Sequence of protein 2:
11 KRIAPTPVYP

Sequence of protein 1:
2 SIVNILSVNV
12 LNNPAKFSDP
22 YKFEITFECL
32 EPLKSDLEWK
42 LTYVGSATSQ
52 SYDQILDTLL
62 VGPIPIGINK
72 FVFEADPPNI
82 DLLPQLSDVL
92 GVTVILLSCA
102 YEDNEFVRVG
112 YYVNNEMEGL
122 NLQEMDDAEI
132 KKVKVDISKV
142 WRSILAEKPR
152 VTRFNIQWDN

These two protein chains interact to form a complex.

Interface contacts:
Residue K71 in protein 1 is in contact with residue T16 in protein 2 (closest heavy-atom distance 3.0 Å).
Residue I69 in protein 1 is in contact with residue P20 in protein 2 (closest heavy-atom distance 4.4 Å).
Residue N70 in protein 1 contacts residue T16 in protein 2 (closest heavy-atom distance 3.7 Å).
Residue L61 in protein 1 interacts with residue I13 in protein 2 (closest heavy-atom distance 3.2 Å).
Residue F72 in protein 1 interacts with residue P15 in protein 2 (closest heavy-atom distance 4.4 Å).
Residue N70 in protein 1 interacts with residue P17 in protein 2 (closest heavy-atom distance 3.2 Å).
Residue K71 in protein 1 interacts with residue P15 in protein 2 (closest heavy-atom distance 3.6 Å).
Residue V73 in protein 1 interacts with residue I13 in protein 2 (closest heavy-atom distance 4.4 Å).
Residue K71 in protein 1 interacts with residue V18 in protein 2 (closest heavy-atom distance 3.7 Å).
Residue G63 in protein 1 interacts with residue I13 in protein 2 (closest heavy-atom distance 3.2 Å).
Residue G63 in protein 1 interacts with residue P15 in protein 2 (closest heavy-atom distance 4.3 Å).
Residue I69 in protein 1 contacts residue Y19 in protein 2 (closest heavy-atom distance 4.9 Å).
Residue V62 in protein 1 is in contact with residue I13 in protein 2 (closest heavy-atom distance 3.5 Å).
Residue D37 in protein 1 is in contact with residue R12 in protein 2 (closest heavy-atom distance 2.9 Å).
Residue P66 in protein 1 is in contact with residue P15 in protein 2 (closest heavy-atom distance 3.9 Å).
Residue T59 in protein 1 interacts with residue K11 in protein 2 (closest heavy-atom distance 4.6 Å).
Residue P66 in protein 1 interacts with residue P17 in protein 2 (closest heavy-atom distance 4.4 Å).
Residue L61 in protein 1 interacts with residue K11 in protein 2 (closest heavy-atom distance 3.3 Å).
Residue I69 in protein 1 interacts with residue T16 in protein 2 (closest heavy-atom distance 4.9 Å).
Residue E75 in protein 1 contacts residue K11 in protein 2 (closest heavy-atom distance 4.9 Å).
Residue P64 in protein 1 interacts with residue A14 in protein 2 (closest heavy-atom distance 4.4 Å).
Residue V62 in protein 1 is in contact with residue P15 in protein 2 (closest heavy-atom distance 4.1 Å).
Residue I69 in protein 1 interacts with residue V18 in protein 2 (closest heavy-atom distance 2.8 Å).
Residue D58 in protein 1 interacts with residue K11 in protein 2 (closest heavy-atom distance 4.6 Å).
Residue L60 in protein 1 contacts residue I13 in protein 2 (closest heavy-atom distance 4.0 Å).
Residue V62 in protein 1 contacts residue R12 in protein 2 (closest heavy-atom distance 4.9 Å).
Residue L61 in protein 1 is in contact with residue R12 in protein 2 (closest heavy-atom distance 3.5 Å).
Residue F28 in protein 1 interacts with residue P15 in protein 2 (closest heavy-atom distance 4.5 Å).
Residue G63 in protein 1 interacts with residue A14 in protein 2 (closest heavy-atom distance 3.4 Å).
Residue F72 in protein 1 contacts residue I13 in protein 2 (closest heavy-atom distance 3.8 Å).
Residue I69 in protein 1 is in contact with residue P17 in protein 2 (closest heavy-atom distance 3.8 Å).
Residue G63 in protein 1 is in contact with residue R12 in protein 2 (closest heavy-atom distance 3.2 Å).
Residue P64 in protein 1 contacts residue P15 in protein 2 (closest heavy-atom distance 3.7 Å).
Residue L60 in protein 1 contacts residue K11 in protein 2 (closest heavy-atom distance 3.9 Å).
Residue I65 in protein 1 interacts with residue P15 in protein 2 (closest heavy-atom distance 4.8 Å).
Residue L60 in protein 1 is in contact with residue R12 in protein 2 (closest heavy-atom distance 4.7 Å).
Residue P64 in protein 1 is in contact with residue R12 in protein 2 (closest heavy-atom distance 3.4 Å).
Residue N70 in protein 1 contacts residue V18 in protein 2 (closest heavy-atom distance 4.3 Å).
Residue N70 in protein 1 contacts residue P15 in protein 2 (closest heavy-atom distance 4.1 Å).